Sequence of protein 1:
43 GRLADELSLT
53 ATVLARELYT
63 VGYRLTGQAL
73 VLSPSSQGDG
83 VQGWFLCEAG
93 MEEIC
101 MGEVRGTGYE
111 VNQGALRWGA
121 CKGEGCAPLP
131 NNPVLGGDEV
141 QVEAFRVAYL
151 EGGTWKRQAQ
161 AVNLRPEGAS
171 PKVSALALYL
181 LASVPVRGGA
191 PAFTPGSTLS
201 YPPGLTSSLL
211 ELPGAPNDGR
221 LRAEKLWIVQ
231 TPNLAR

Sequence of protein 2:
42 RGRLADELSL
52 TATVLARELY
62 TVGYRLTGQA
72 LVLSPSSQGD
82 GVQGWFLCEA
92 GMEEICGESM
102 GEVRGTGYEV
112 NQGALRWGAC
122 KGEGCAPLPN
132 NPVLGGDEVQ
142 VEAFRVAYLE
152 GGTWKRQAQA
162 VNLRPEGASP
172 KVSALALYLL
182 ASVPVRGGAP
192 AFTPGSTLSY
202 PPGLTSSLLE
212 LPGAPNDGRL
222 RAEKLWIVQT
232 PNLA

These two protein chains interact to form a complex.

Interface contacts:
Residue A91 in protein 2 is in contact with residue Y65 in protein 1 (closest heavy-atom distance 3.7 Å).
Residue M93 in protein 2 contacts residue M93 in protein 1 (closest heavy-atom distance 3.4 Å).
Residue Y61 in protein 2 contacts residue E95 in protein 1 (closest heavy-atom distance 3.5 Å).
Residue Y61 in protein 2 interacts with residue G92 in protein 1 (closest heavy-atom distance 3.6 Å).
Residue R58 in protein 2 interacts with residue E94 in protein 1 (closest heavy-atom distance 3.4 Å).
Residue V134 in protein 2 interacts with residue L51 in protein 1 (closest heavy-atom distance 3.7 Å).
Residue T54 in protein 2 contacts residue V55 in protein 1 (closest heavy-atom distance 4.1 Å).
Residue Y61 in protein 2 is in contact with residue M93 in protein 1 (closest heavy-atom distance 3.9 Å).
Residue D138 in protein 2 contacts residue R44 in protein 1 (closest heavy-atom distance 3.6 Å).
Residue M93 in protein 2 is in contact with residue T62 in protein 1 (closest heavy-atom distance 3.4 Å).
Residue G92 in protein 2 interacts with residue Y61 in protein 1 (closest heavy-atom distance 3.8 Å).
Residue G92 in protein 2 interacts with residue N233 in protein 1 (closest heavy-atom distance 3.1 Å).
Residue V55 in protein 2 interacts with residue R58 in protein 1 (closest heavy-atom distance 3.9 Å).
Residue E90 in protein 2 is in contact with residue E90 in protein 1 (closest heavy-atom distance 2.8 Å).
Residue E48 in protein 2 contacts residue L51 in protein 1 (closest heavy-atom distance 3.6 Å).
Residue E48 in protein 2 contacts residue R44 in protein 1 (closest heavy-atom distance 4.1 Å).
Residue M93 in protein 2 contacts residue E90 in protein 1 (closest heavy-atom distance 4.0 Å).
Residue V55 in protein 2 contacts residue T54 in protein 1 (closest heavy-atom distance 3.8 Å).
Residue R42 in protein 2 is in contact with residue G136 in protein 1 (closest heavy-atom distance 3.7 Å).
Residue L51 in protein 2 contacts residue V134 in protein 1 (closest heavy-atom distance 3.6 Å).
Residue E95 in protein 2 contacts residue A57 in protein 1 (closest heavy-atom distance 3.4 Å).
Residue Y61 in protein 2 contacts residue E94 in protein 1 (closest heavy-atom distance 3.5 Å).
Residue R44 in protein 2 is in contact with residue R44 in protein 1 (closest heavy-atom distance 3.4 Å).
Residue W118 in protein 2 is in contact with residue R58 in protein 1 (closest heavy-atom distance 3.4 Å).
Residue R44 in protein 2 interacts with residue E139 in protein 1 (closest heavy-atom distance 2.7 Å).
Residue E94 in protein 2 contacts residue M93 in protein 1 (closest heavy-atom distance 3.7 Å).
Residue R58 in protein 2 contacts residue T62 in protein 1 (closest heavy-atom distance 3.3 Å).
Residue Y65 in protein 2 is in contact with residue G92 in protein 1 (closest heavy-atom distance 3.9 Å).
Residue E59 in protein 2 is in contact with residue R58 in protein 1 (closest heavy-atom distance 3.2 Å).
Residue V184 in protein 2 contacts residue R44 in protein 1 (closest heavy-atom distance 3.7 Å).
Residue E48 in protein 2 is in contact with residue E48 in protein 1 (closest heavy-atom distance 3.5 Å).
Residue E95 in protein 2 interacts with residue R58 in protein 1 (closest heavy-atom distance 3.8 Å).
Residue R58 in protein 2 contacts residue R58 in protein 1 (closest heavy-atom distance 3.4 Å).
Residue E90 in protein 2 is in contact with residue Y65 in protein 1 (closest heavy-atom distance 3.8 Å).
Residue D138 in protein 2 contacts residue G43 in protein 1 (closest heavy-atom distance 3.6 Å).
Residue D138 in protein 2 contacts residue D47 in protein 1 (closest heavy-atom distance 3.4 Å).
Residue L51 in protein 2 contacts residue L51 in protein 1 (closest heavy-atom distance 4.0 Å).
Residue E94 in protein 2 interacts with residue Y61 in protein 1 (closest heavy-atom distance 3.4 Å).
Residue L51 in protein 2 contacts residue T52 in protein 1 (closest heavy-atom distance 3.5 Å).
Residue G92 in protein 2 contacts residue Y65 in protein 1 (closest heavy-atom distance 3.6 Å).
Residue G136 in protein 2 interacts with residue D47 in protein 1 (closest heavy-atom distance 4.0 Å).
Residue E95 in protein 2 contacts residue Y61 in protein 1 (closest heavy-atom distance 3.5 Å).
Residue Y65 in protein 2 contacts residue E90 in protein 1 (closest heavy-atom distance 4.0 Å).
Residue R44 in protein 2 is in contact with residue V184 in protein 1 (closest heavy-atom distance 3.7 Å).
Residue M93 in protein 2 contacts residue Y65 in protein 1 (closest heavy-atom distance 3.7 Å).
Residue R42 in protein 2 contacts residue P133 in protein 1 (closest heavy-atom distance 3.4 Å).
Residue R187 in protein 2 is in contact with residue R187 in protein 1 (closest heavy-atom distance 3.1 Å).
Residue R44 in protein 2 contacts residue V140 in protein 1 (closest heavy-atom distance 3.4 Å).
Residue Q230 in protein 2 interacts with residue E95 in protein 1 (closest heavy-atom distance 3.7 Å).
Residue V55 in protein 2 interacts with residue V55 in protein 1 (closest heavy-atom distance 3.7 Å).
Residue R44 in protein 2 is in contact with residue L45 in protein 1 (closest heavy-atom distance 4.1 Å).
Residue V140 in protein 2 contacts residue R44 in protein 1 (closest heavy-atom distance 3.7 Å).
Residue G98 in protein 2 is in contact with residue Y61 in protein 1 (closest heavy-atom distance 3.5 Å).
Residue R58 in protein 2 is in contact with residue E59 in protein 1 (closest heavy-atom distance 2.9 Å).
Residue R44 in protein 2 interacts with residue E48 in protein 1 (closest heavy-atom distance 2.9 Å).
Residue E139 in protein 2 interacts with residue R44 in protein 1 (closest heavy-atom distance 2.8 Å).
Residue L45 in protein 2 is in contact with residue R44 in protein 1 (closest heavy-atom distance 4.0 Å).
Residue V55 in protein 2 is in contact with residue L51 in protein 1 (closest heavy-atom distance 4.1 Å).
Residue L51 in protein 2 contacts residue V55 in protein 1 (closest heavy-atom distance 4.0 Å).
Residue T52 in protein 2 contacts residue L51 in protein 1 (closest heavy-atom distance 3.5 Å).